Residue-level contacts at the interface:
Residue S167 in protein 1 contacts residue R278 in protein 2 (closest heavy-atom distance 4.0 Å).
Residue F147 in protein 1 contacts residue N286 in protein 2 (closest heavy-atom distance 4.1 Å).
Residue L143 in protein 1 contacts residue E268 in protein 2 (closest heavy-atom distance 3.5 Å).
Residue T136 in protein 1 interacts with residue Y257 in protein 2 (closest heavy-atom distance 3.9 Å).
Residue Y160 in protein 1 is in contact with residue V279 in protein 2 (closest heavy-atom distance 3.5 Å).
Residue V175 in protein 1 contacts residue P277 in protein 2 (closest heavy-atom distance 3.9 Å).
Residue L206 in protein 1 is in contact with residue P277 in protein 2 (closest heavy-atom distance 3.5 Å).
Residue Y160 in protein 1 interacts with residue C280 in protein 2 (closest heavy-atom distance 3.6 Å).
Residue V175 in protein 1 is in contact with residue L273 in protein 2 (closest heavy-atom distance 3.3 Å).
Residue Y145 in protein 1 is in contact with residue I283 in protein 2 (closest heavy-atom distance 3.7 Å).
Residue S135 in protein 1 contacts residue T253 in protein 2 (closest heavy-atom distance 2.7 Å).
Residue F148 in protein 1 is in contact with residue N286 in protein 2 (closest heavy-atom distance 3.2 Å).
Residue Y109 in protein 1 contacts residue K211 in protein 2 (closest heavy-atom distance 3.2 Å).
Residue F105 in protein 1 interacts with residue Y245 in protein 2 (closest heavy-atom distance 3.6 Å).
Residue F148 in protein 1 contacts residue I283 in protein 2 (closest heavy-atom distance 3.6 Å).
Residue N144 in protein 1 contacts residue C272 in protein 2 (closest heavy-atom distance 3.4 Å).
Residue I140 in protein 1 contacts residue V271 in protein 2 (closest heavy-atom distance 3.8 Å).
Residue I140 in protein 1 interacts with residue Y267 in protein 2 (closest heavy-atom distance 3.8 Å).
Residue T136 in protein 1 is in contact with residue Y267 in protein 2 (closest heavy-atom distance 3.3 Å).
Residue Y160 in protein 1 interacts with residue R278 in protein 2 (closest heavy-atom distance 4.1 Å).
Residue I173 in protein 1 interacts with residue L274 in protein 2 (closest heavy-atom distance 3.2 Å).
Residue F105 in protein 1 contacts residue K208 in protein 2 (closest heavy-atom distance 3.4 Å).
Residue V175 in protein 1 is in contact with residue L274 in protein 2 (closest heavy-atom distance 3.7 Å).
Residue N144 in protein 1 is in contact with residue N286 in protein 2 (closest heavy-atom distance 3.6 Å).
Residue K177 in protein 1 contacts residue L273 in protein 2 (closest heavy-atom distance 3.6 Å).
Residue K106 in protein 1 contacts residue F206 in protein 2 (closest heavy-atom distance 3.7 Å).
Residue T136 in protein 1 is in contact with residue N256 in protein 2 (closest heavy-atom distance 3.8 Å).
Residue Y145 in protein 1 interacts with residue N276 in protein 2 (closest heavy-atom distance 2.2 Å).
Residue Y145 in protein 1 contacts residue E275 in protein 2 (closest heavy-atom distance 4.0 Å).
Residue Y145 in protein 1 interacts with residue N286 in protein 2 (closest heavy-atom distance 3.9 Å).
Residue N144 in protein 1 is in contact with residue E268 in protein 2 (closest heavy-atom distance 3.8 Å).
Residue I140 in protein 1 interacts with residue Y257 in protein 2 (closest heavy-atom distance 4.2 Å).
Residue I168 in protein 1 interacts with residue P277 in protein 2 (closest heavy-atom distance 3.6 Å).
Residue N164 in protein 1 interacts with residue R278 in protein 2 (closest heavy-atom distance 2.3 Å).
Residue Y139 in protein 1 contacts residue Y257 in protein 2 (closest heavy-atom distance 3.5 Å).
Residue I124 in protein 1 interacts with residue V271 in protein 2 (closest heavy-atom distance 4.2 Å).
Residue I168 in protein 1 interacts with residue R278 in protein 2 (closest heavy-atom distance 3.7 Å).
Residue F105 in protein 1 interacts with residue Q212 in protein 2 (closest heavy-atom distance 3.5 Å).
Residue I125 in protein 1 interacts with residue Y267 in protein 2 (closest heavy-atom distance 3.2 Å).
Residue N164 in protein 1 is in contact with residue V279 in protein 2 (closest heavy-atom distance 4.2 Å).
Residue I140 in protein 1 interacts with residue C272 in protein 2 (closest heavy-atom distance 4.2 Å).
Residue T136 in protein 1 is in contact with residue T253 in protein 2 (closest heavy-atom distance 3.2 Å).
Residue L161 in protein 1 contacts residue V279 in protein 2 (closest heavy-atom distance 3.9 Å).
Residue S135 in protein 1 is in contact with residue K249 in protein 2 (closest heavy-atom distance 4.0 Å).
Residue F105 in protein 1 interacts with residue K249 in protein 2 (closest heavy-atom distance 4.1 Å).
Residue V141 in protein 1 interacts with residue E275 in protein 2 (closest heavy-atom distance 3.9 Å).
Residue Y139 in protein 1 is in contact with residue T253 in protein 2 (closest heavy-atom distance 3.3 Å).
Residue I132 in protein 1 interacts with residue N256 in protein 2 (closest heavy-atom distance 3.2 Å).
Residue L157 in protein 1 interacts with residue I283 in protein 2 (closest heavy-atom distance 4.0 Å).
Residue L206 in protein 1 contacts residue R278 in protein 2 (closest heavy-atom distance 4.0 Å).
Residue K106 in protein 1 interacts with residue K208 in protein 2 (closest heavy-atom distance 3.8 Å).
Residue L161 in protein 1 interacts with residue E275 in protein 2 (closest heavy-atom distance 3.8 Å).
Residue F148 in protein 1 interacts with residue R282 in protein 2 (closest heavy-atom distance 3.2 Å).
Residue L137 in protein 1 interacts with residue V271 in protein 2 (closest heavy-atom distance 4.1 Å).
Residue Y109 in protein 1 is in contact with residue Q207 in protein 2 (closest heavy-atom distance 3.4 Å).
Residue S176 in protein 1 is in contact with residue L273 in protein 2 (closest heavy-atom distance 4.2 Å).
Residue L137 in protein 1 is in contact with residue E275 in protein 2 (closest heavy-atom distance 3.5 Å).
Residue Y109 in protein 1 interacts with residue K208 in protein 2 (closest heavy-atom distance 3.5 Å).
Residue K131 in protein 1 is in contact with residue K211 in protein 2 (closest heavy-atom distance 3.8 Å).
Residue K165 in protein 1 is in contact with residue L274 in protein 2 (closest heavy-atom distance 3.3 Å).

These two protein chains interact to form a complex.

Sequence of protein 1:
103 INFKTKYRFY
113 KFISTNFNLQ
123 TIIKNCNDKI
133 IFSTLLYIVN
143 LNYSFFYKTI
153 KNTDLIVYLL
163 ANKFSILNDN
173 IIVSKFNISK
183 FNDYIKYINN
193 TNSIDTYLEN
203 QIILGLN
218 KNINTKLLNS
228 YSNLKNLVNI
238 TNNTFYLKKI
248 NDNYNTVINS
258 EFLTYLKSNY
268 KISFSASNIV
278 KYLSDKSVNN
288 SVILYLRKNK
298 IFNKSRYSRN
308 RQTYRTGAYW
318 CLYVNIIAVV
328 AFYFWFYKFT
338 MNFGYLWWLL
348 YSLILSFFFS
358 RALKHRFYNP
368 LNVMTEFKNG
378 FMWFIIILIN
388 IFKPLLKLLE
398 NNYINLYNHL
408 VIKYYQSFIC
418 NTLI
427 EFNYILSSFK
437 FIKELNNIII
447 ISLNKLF

Sequence of protein 2:
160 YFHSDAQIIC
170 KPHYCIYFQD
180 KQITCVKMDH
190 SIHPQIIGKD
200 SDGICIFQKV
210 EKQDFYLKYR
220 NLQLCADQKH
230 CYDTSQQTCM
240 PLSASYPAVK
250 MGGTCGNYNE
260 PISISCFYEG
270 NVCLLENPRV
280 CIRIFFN